The following describes two proteins that form a bound complex.

Sequence of chain B:
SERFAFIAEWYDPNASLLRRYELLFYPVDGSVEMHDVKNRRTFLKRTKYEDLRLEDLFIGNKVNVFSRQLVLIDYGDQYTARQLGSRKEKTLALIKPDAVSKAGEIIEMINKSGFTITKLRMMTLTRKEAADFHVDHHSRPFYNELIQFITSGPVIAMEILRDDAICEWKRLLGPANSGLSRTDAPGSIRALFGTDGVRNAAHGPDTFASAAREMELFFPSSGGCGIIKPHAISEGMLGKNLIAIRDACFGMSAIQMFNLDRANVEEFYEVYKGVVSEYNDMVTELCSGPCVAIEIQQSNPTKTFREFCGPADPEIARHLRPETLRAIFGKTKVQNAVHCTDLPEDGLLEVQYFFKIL

Contacts between the two chains:
Residue V306 in chain B is in contact with residue R70 in chain A (closest heavy-atom distance 4.8 Å).
Residue V306 in chain B contacts residue Q71 in chain A (closest heavy-atom distance 4.3 Å).

Sequence of chain A:
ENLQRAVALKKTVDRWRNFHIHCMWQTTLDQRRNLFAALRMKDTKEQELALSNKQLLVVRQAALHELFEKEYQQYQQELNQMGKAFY